Sequence of chain B:
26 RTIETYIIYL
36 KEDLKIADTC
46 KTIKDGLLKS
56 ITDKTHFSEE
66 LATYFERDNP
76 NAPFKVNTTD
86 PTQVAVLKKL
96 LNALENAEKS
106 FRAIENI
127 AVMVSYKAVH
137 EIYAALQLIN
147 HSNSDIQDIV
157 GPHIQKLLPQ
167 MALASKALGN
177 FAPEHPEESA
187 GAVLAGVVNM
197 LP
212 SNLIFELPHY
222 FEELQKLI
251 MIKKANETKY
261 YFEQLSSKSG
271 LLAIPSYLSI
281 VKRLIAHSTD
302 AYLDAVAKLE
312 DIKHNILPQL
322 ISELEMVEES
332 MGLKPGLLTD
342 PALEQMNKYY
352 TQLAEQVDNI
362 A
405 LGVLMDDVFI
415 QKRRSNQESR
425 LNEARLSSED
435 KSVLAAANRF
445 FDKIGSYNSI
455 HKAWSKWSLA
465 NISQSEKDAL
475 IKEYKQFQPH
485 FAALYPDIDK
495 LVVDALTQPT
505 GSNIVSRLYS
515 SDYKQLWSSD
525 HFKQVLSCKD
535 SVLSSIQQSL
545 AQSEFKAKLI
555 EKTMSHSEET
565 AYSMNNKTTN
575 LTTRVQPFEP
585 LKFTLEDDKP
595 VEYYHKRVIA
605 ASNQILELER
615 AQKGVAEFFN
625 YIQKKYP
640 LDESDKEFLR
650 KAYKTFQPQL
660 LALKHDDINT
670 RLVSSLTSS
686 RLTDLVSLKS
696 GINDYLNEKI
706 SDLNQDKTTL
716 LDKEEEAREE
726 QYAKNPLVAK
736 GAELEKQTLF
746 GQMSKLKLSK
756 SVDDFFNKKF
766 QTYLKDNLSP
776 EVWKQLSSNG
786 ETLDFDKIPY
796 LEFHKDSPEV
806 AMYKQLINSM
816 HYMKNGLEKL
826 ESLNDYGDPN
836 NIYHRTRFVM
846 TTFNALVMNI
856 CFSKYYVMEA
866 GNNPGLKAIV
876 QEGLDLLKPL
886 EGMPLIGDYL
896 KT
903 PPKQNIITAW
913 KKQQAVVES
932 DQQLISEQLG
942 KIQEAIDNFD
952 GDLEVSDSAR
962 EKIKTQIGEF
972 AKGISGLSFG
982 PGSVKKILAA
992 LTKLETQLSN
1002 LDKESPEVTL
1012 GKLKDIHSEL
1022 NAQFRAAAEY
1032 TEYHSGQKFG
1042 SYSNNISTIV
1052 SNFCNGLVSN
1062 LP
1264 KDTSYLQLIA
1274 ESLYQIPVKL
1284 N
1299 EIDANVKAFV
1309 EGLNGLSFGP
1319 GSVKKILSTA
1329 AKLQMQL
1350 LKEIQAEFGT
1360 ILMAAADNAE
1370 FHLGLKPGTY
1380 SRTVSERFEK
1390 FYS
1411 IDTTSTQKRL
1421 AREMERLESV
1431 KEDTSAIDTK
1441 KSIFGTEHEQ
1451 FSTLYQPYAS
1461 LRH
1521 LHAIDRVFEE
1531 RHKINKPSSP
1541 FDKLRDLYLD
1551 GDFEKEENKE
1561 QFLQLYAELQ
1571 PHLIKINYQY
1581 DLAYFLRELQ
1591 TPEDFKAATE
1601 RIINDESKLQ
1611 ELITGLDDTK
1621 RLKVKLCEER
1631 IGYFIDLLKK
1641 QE

Contacts between the two chains:
Residue K518 in chain B contacts residue M113 in chain A (closest heavy-atom distance 3.9 Å).
Residue K518 in chain B is in contact with residue P112 in chain A (closest heavy-atom distance 3.0 Å).
Residue F177 in chain B contacts residue E349 in chain A (closest heavy-atom distance 2.7 Å).
Residue H839 in chain B is in contact with residue K314 in chain A (closest heavy-atom distance 4.5 Å).
Residue V509 in chain B is in contact with residue V150 in chain A (closest heavy-atom distance 3.5 Å).
Residue H181 in chain B is in contact with residue D355 in chain A (closest heavy-atom distance 2.8 Å).
Residue V128 in chain B contacts residue E349 in chain A (closest heavy-atom distance 4.1 Å).
Residue Q519 in chain B contacts residue P114 in chain A (closest heavy-atom distance 3.5 Å).
Residue W458 in chain B is in contact with residue A58 in chain A (closest heavy-atom distance 3.8 Å).
Residue V509 in chain B interacts with residue L146 in chain A (closest heavy-atom distance 4.3 Å).
Residue Y132 in chain B contacts residue M350 in chain A (closest heavy-atom distance 4.2 Å).
Residue V128 in chain B interacts with residue F324 in chain A (closest heavy-atom distance 3.9 Å).
Residue F177 in chain B contacts residue V348 in chain A (closest heavy-atom distance 3.3 Å).
Residue V509 in chain B is in contact with residue D110 in chain A (closest heavy-atom distance 3.4 Å).
Residue Q519 in chain B is in contact with residue E316 in chain A (closest heavy-atom distance 4.0 Å).
Residue S522 in chain B is in contact with residue M113 in chain A (closest heavy-atom distance 3.2 Å).
Residue H181 in chain B is in contact with residue G354 in chain A (closest heavy-atom distance 4.1 Å).
Residue I508 in chain B interacts with residue D110 in chain A (closest heavy-atom distance 4.0 Å).
Residue W461 in chain B is in contact with residue H85 in chain A (closest heavy-atom distance 3.6 Å).
Residue Q519 in chain B contacts residue K314 in chain A (closest heavy-atom distance 4.1 Å).
Residue K518 in chain B interacts with residue P114 in chain A (closest heavy-atom distance 3.7 Å).
Residue A178 in chain B interacts with residue M352 in chain A (closest heavy-atom distance 4.0 Å).
Residue P179 in chain B interacts with residue D355 in chain A (closest heavy-atom distance 3.4 Å).
Residue A457 in chain B interacts with residue R59 in chain A (closest heavy-atom distance 3.7 Å).
Residue P179 in chain B interacts with residue M350 in chain A (closest heavy-atom distance 3.3 Å).
Residue A178 in chain B is in contact with residue V348 in chain A (closest heavy-atom distance 4.6 Å).
Residue K460 in chain B is in contact with residue D22 in chain A (closest heavy-atom distance 2.4 Å).
Residue F177 in chain B is in contact with residue M350 in chain A (closest heavy-atom distance 3.4 Å).
Residue M129 in chain B contacts residue F324 in chain A (closest heavy-atom distance 3.5 Å).
Residue K518 in chain B is in contact with residue G111 in chain A (closest heavy-atom distance 4.4 Å).
Residue F843 in chain B is in contact with residue H320 in chain A (closest heavy-atom distance 3.9 Å).
Residue P179 in chain B interacts with residue N356 in chain A (closest heavy-atom distance 4.5 Å).
Residue Y132 in chain B contacts residue F324 in chain A (closest heavy-atom distance 4.0 Å).
Residue S522 in chain B is in contact with residue P114 in chain A (closest heavy-atom distance 3.3 Å).
Residue L174 in chain B is in contact with residue M350 in chain A (closest heavy-atom distance 3.5 Å).
Residue V509 in chain B is in contact with residue T109 in chain A (closest heavy-atom distance 3.3 Å).
Residue N507 in chain B interacts with residue T109 in chain A (closest heavy-atom distance 3.4 Å).
Residue V509 in chain B interacts with residue G111 in chain A (closest heavy-atom distance 3.6 Å).
Residue A178 in chain B is in contact with residue M350 in chain A (closest heavy-atom distance 3.3 Å).
Residue Q519 in chain B is in contact with residue D315 in chain A (closest heavy-atom distance 3.6 Å).
Residue Q519 in chain B is in contact with residue G317 in chain A (closest heavy-atom distance 3.3 Å).
Residue S510 in chain B interacts with residue L146 in chain A (closest heavy-atom distance 4.0 Å).
Residue V509 in chain B is in contact with residue A108 in chain A (closest heavy-atom distance 3.2 Å).
Residue F177 in chain B interacts with residue G347 in chain A (closest heavy-atom distance 4.0 Å).
Residue Y132 in chain B interacts with residue P322 in chain A (closest heavy-atom distance 3.1 Å).
Residue L512 in chain B interacts with residue L149 in chain A (closest heavy-atom distance 4.0 Å).
Residue P179 in chain B is in contact with residue V351 in chain A (closest heavy-atom distance 4.3 Å).
Residue I508 in chain B is in contact with residue T109 in chain A (closest heavy-atom distance 3.0 Å).
Residue N507 in chain B interacts with residue M140 in chain A (closest heavy-atom distance 4.1 Å).
Residue K518 in chain B is in contact with residue D110 in chain A (closest heavy-atom distance 3.6 Å).
Residue P179 in chain B contacts residue V348 in chain A (closest heavy-atom distance 4.1 Å).
Residue W461 in chain B contacts residue R59 in chain A (closest heavy-atom distance 4.3 Å).
Residue G175 in chain B is in contact with residue M350 in chain A (closest heavy-atom distance 4.4 Å).
Residue S522 in chain B interacts with residue H20 in chain A (closest heavy-atom distance 3.6 Å).
Residue N176 in chain B is in contact with residue G347 in chain A (closest heavy-atom distance 4.3 Å).
Residue P179 in chain B contacts residue I357 in chain A (closest heavy-atom distance 3.6 Å).
Residue W521 in chain B contacts residue M113 in chain A (closest heavy-atom distance 4.5 Å).
Residue F843 in chain B interacts with residue T321 in chain A (closest heavy-atom distance 3.5 Å).
Residue W461 in chain B is in contact with residue I61 in chain A (closest heavy-atom distance 3.6 Å).
Residue I28 in chain B contacts residue E349 in chain A (closest heavy-atom distance 4.0 Å).

These two protein chains interact to form a complex.

Sequence of chain A:
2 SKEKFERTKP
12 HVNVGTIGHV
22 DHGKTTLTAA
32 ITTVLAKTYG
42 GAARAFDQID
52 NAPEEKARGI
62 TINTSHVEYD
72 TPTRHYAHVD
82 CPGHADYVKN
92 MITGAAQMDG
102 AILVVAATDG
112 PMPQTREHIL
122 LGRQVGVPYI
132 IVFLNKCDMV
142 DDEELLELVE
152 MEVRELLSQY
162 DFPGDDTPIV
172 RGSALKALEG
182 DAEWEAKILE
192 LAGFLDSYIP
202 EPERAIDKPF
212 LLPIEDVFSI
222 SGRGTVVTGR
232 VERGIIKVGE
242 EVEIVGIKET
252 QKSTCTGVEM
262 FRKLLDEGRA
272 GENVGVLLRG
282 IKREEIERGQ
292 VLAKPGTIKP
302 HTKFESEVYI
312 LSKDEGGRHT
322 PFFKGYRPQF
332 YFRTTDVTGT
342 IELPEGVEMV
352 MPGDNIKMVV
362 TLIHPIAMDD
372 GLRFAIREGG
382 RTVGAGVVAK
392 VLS